Residue-level contacts at the interface:
Residue Y93 in the second protein interacts with residue G19 in the first protein (closest heavy-atom distance 3.6 Å).
Residue S30 in the second protein interacts with residue Q86 in the first protein (closest heavy-atom distance 3.8 Å).
Residue Y31 in the second protein is in contact with residue Y46 in the first protein (closest heavy-atom distance 4.5 Å).
Residue S92 in the second protein is in contact with residue T84 in the first protein (closest heavy-atom distance 4.7 Å).
Residue Y93 in the second protein contacts residue E18 in the first protein (closest heavy-atom distance 3.4 Å).
Residue S30 in the second protein contacts residue T84 in the first protein (closest heavy-atom distance 2.7 Å).
Residue V29 in the second protein contacts residue T84 in the first protein (closest heavy-atom distance 4.6 Å).
Residue S92 in the second protein interacts with residue Y46 in the first protein (closest heavy-atom distance 3.5 Å).
Residue S28 in the second protein is in contact with residue N82 in the first protein (closest heavy-atom distance 3.7 Å).
Residue Y93 in the second protein interacts with residue Y46 in the first protein (closest heavy-atom distance 3.5 Å).
Residue L90 in the second protein contacts residue Y46 in the first protein (closest heavy-atom distance 3.9 Å).
Residue Y31 in the second protein interacts with residue H44 in the first protein (closest heavy-atom distance 4.1 Å).
Residue Y31 in the second protein contacts residue Q86 in the first protein (closest heavy-atom distance 4.0 Å).
Residue T91 in the second protein interacts with residue T84 in the first protein (closest heavy-atom distance 3.6 Å).
Residue T91 in the second protein interacts with residue Y46 in the first protein (closest heavy-atom distance 3.5 Å).
Residue S28 in the second protein interacts with residue T84 in the first protein (closest heavy-atom distance 4.7 Å).
Residue Y96 in the second protein is in contact with residue F43 in the first protein (closest heavy-atom distance 4.9 Å).
Residue S30 in the second protein contacts residue A85 in the first protein (closest heavy-atom distance 4.5 Å).
Residue S27 in the second protein contacts residue N82 in the first protein (closest heavy-atom distance 4.1 Å).

Sequence of the second protein:
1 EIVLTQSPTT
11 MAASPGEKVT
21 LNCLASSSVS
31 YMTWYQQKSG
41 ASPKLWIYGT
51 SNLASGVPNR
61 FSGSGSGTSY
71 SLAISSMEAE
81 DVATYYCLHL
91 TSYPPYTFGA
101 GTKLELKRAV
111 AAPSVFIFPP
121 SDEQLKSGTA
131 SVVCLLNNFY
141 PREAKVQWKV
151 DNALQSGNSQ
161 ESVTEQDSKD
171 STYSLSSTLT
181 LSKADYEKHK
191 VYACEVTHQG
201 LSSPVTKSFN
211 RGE

This data describes a binding interaction between two proteins.

Sequence of the first protein:
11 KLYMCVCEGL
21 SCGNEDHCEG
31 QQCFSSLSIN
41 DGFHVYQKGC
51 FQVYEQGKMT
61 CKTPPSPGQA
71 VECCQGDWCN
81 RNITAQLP